Interface contacts:
Residue Q101 in protein 1 interacts with residue I6 in protein 2 (closest heavy-atom distance 2.7 Å).
Residue V106 in protein 1 contacts residue C1 in protein 2 (closest heavy-atom distance 3.7 Å).
Residue A105 in protein 1 is in contact with residue G2 in protein 2 (closest heavy-atom distance 3.0 Å).
Residue Q101 in protein 1 contacts residue A5 in protein 2 (closest heavy-atom distance 2.9 Å).
Residue A105 in protein 1 is in contact with residue V3 in protein 2 (closest heavy-atom distance 4.8 Å).
Residue S11 in protein 1 contacts residue Q7 in protein 2 (closest heavy-atom distance 4.2 Å).
Residue C107 in protein 1 contacts residue C1 in protein 2 (closest heavy-atom distance 1.9 Å).
Residue V8 in protein 1 is in contact with residue I6 in protein 2 (closest heavy-atom distance 3.8 Å).
Residue W12 in protein 1 contacts residue P8 in protein 2 (closest heavy-atom distance 3.5 Å).
Residue W14 in protein 1 interacts with residue V3 in protein 2 (closest heavy-atom distance 4.5 Å).
Residue C107 in protein 1 is in contact with residue G2 in protein 2 (closest heavy-atom distance 3.3 Å).
Residue S11 in protein 1 interacts with residue I6 in protein 2 (closest heavy-atom distance 3.1 Å).
Residue V8 in protein 1 interacts with residue Q7 in protein 2 (closest heavy-atom distance 4.7 Å).
Residue G10 in protein 1 interacts with residue I6 in protein 2 (closest heavy-atom distance 3.4 Å).
Residue V122 in protein 1 interacts with residue L10 in protein 2 (closest heavy-atom distance 3.7 Å).
Residue S11 in protein 1 interacts with residue P4 in protein 2 (closest heavy-atom distance 3.6 Å).
Residue S11 in protein 1 contacts residue P8 in protein 2 (closest heavy-atom distance 3.3 Å).
Residue S11 in protein 1 contacts residue V9 in protein 2 (closest heavy-atom distance 4.8 Å).
Residue W14 in protein 1 contacts residue G2 in protein 2 (closest heavy-atom distance 3.9 Å).
Residue V8 in protein 1 is in contact with residue V9 in protein 2 (closest heavy-atom distance 3.3 Å).
Residue W14 in protein 1 is in contact with residue P4 in protein 2 (closest heavy-atom distance 4.0 Å).
Residue S104 in protein 1 contacts residue P4 in protein 2 (closest heavy-atom distance 4.7 Å).
Residue E5 in protein 1 contacts residue V9 in protein 2 (closest heavy-atom distance 4.6 Å).
Residue E5 in protein 1 is in contact with residue L10 in protein 2 (closest heavy-atom distance 4.1 Å).
Residue T102 in protein 1 is in contact with residue I6 in protein 2 (closest heavy-atom distance 4.5 Å).
Residue P13 in protein 1 interacts with residue P4 in protein 2 (closest heavy-atom distance 3.6 Å).
Residue E5 in protein 1 contacts residue S11 in protein 2 (closest heavy-atom distance 3.5 Å).
Residue W12 in protein 1 contacts residue L10 in protein 2 (closest heavy-atom distance 4.8 Å).
Residue P9 in protein 1 is in contact with residue I6 in protein 2 (closest heavy-atom distance 3.8 Å).
Residue L108 in protein 1 is in contact with residue C1 in protein 2 (closest heavy-atom distance 4.9 Å).
Residue G10 in protein 1 contacts residue P4 in protein 2 (closest heavy-atom distance 4.9 Å).
Residue V106 in protein 1 interacts with residue G2 in protein 2 (closest heavy-atom distance 4.2 Å).
Residue V8 in protein 1 is in contact with residue P8 in protein 2 (closest heavy-atom distance 4.7 Å).
Residue A105 in protein 1 interacts with residue C1 in protein 2 (closest heavy-atom distance 3.5 Å).

Sequence of protein 1:
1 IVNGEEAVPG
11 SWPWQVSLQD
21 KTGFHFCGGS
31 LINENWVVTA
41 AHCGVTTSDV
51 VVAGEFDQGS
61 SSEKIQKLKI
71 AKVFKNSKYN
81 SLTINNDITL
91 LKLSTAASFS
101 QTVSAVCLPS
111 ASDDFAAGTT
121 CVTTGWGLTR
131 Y

Sequence of protein 2:
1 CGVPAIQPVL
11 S

These two protein chains interact to form a complex.